Sequence of chain B:
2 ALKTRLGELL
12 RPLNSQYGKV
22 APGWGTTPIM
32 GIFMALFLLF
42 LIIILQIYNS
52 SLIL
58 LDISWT

Residue-level contacts at the interface:
Residue L7 in chain B is in contact with residue V21 in chain A (closest heavy-atom distance 3.3 Å).
Residue R6 in chain B contacts residue V21 in chain A (closest heavy-atom distance 3.7 Å).
Residue R6 in chain B is in contact with residue A20 in chain A (closest heavy-atom distance 3.9 Å).
Residue R6 in chain B interacts with residue A23 in chain A (closest heavy-atom distance 2.7 Å).
Residue L10 in chain B interacts with residue V21 in chain A (closest heavy-atom distance 4.9 Å).

Sequence of chain A:
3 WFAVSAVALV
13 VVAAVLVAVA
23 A

These two protein chains interact to form a complex.